The following describes two proteins that form a bound complex.

Sequence of the second protein:
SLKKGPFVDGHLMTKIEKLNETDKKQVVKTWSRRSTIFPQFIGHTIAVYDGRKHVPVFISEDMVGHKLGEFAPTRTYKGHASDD

Contacts between the two chains:
Residue G68 in the second protein is in contact with residue K61 in the first protein (closest heavy-atom distance 3.9 Å).
Residue E64 in the second protein contacts residue F59 in the first protein (closest heavy-atom distance 4.1 Å).
Residue E64 in the second protein contacts residue R58 in the first protein (closest heavy-atom distance 3.7 Å).
Residue V67 in the second protein contacts residue K61 in the first protein (closest heavy-atom distance 5.0 Å).
Residue D65 in the second protein interacts with residue R58 in the first protein (closest heavy-atom distance 3.4 Å).

Sequence of the first protein:
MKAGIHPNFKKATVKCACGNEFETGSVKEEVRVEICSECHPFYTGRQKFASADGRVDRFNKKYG